The following describes two proteins that form a bound complex.

Interface contacts:
Residue Y11 in the first protein is in contact with residue Y11 in the second protein (closest heavy-atom distance 3.6 Å).
Residue L39 in the first protein interacts with residue L39 in the second protein (closest heavy-atom distance 3.6 Å).
Residue H67 in the first protein is in contact with residue H67 in the second protein (closest heavy-atom distance 3.5 Å).
Residue H67 in the first protein interacts with residue E63 in the second protein (closest heavy-atom distance 3.0 Å).
Residue S49 in the first protein contacts residue S49 in the second protein (closest heavy-atom distance 2.8 Å).
Residue Q45 in the first protein is in contact with residue L46 in the second protein (closest heavy-atom distance 3.5 Å).
Residue L81 in the first protein contacts residue A80 in the second protein (closest heavy-atom distance 3.5 Å).
Residue K56 in the first protein is in contact with residue N57 in the second protein (closest heavy-atom distance 2.9 Å).
Residue N18 in the first protein interacts with residue N18 in the second protein (closest heavy-atom distance 3.3 Å).
Residue F60 in the first protein is in contact with residue F60 in the second protein (closest heavy-atom distance 3.6 Å).
Residue E59 in the first protein is in contact with residue F60 in the second protein (closest heavy-atom distance 3.7 Å).
Residue S17 in the first protein is in contact with residue N18 in the second protein (closest heavy-atom distance 3.2 Å).
Residue F74 in the first protein is in contact with residue Q73 in the second protein (closest heavy-atom distance 3.8 Å).
Residue K10 in the first protein is in contact with residue Y11 in the second protein (closest heavy-atom distance 3.7 Å).
Residue V32 in the first protein contacts residue F28 in the second protein (closest heavy-atom distance 3.6 Å).
Residue Q52 in the first protein contacts residue Y53 in the second protein (closest heavy-atom distance 3.7 Å).
Residue K36 in the first protein is in contact with residue Q31 in the second protein (closest heavy-atom distance 3.3 Å).
Residue F28 in the first protein contacts residue F28 in the second protein (closest heavy-atom distance 3.6 Å).
Residue H67 in the first protein contacts residue L70 in the second protein (closest heavy-atom distance 3.4 Å).
Residue L42 in the first protein contacts residue L42 in the second protein (closest heavy-atom distance 3.4 Å).
Residue L70 in the first protein interacts with residue F74 in the second protein (closest heavy-atom distance 3.7 Å).
Residue N57 in the first protein is in contact with residue K56 in the second protein (closest heavy-atom distance 3.0 Å).
Residue Q71 in the first protein interacts with residue L70 in the second protein (closest heavy-atom distance 3.6 Å).
Residue L81 in the first protein interacts with residue L81 in the second protein (closest heavy-atom distance 3.4 Å).
Residue V32 in the first protein interacts with residue V32 in the second protein (closest heavy-atom distance 3.6 Å).
Residue F74 in the first protein interacts with residue F74 in the second protein (closest heavy-atom distance 3.7 Å).
Residue K25 in the first protein is in contact with residue E24 in the second protein (closest heavy-atom distance 3.3 Å).
Residue M29 in the first protein interacts with residue F28 in the second protein (closest heavy-atom distance 3.6 Å).
Residue D22 in the first protein interacts with residue L21 in the second protein (closest heavy-atom distance 3.8 Å).
Residue A14 in the first protein contacts residue N18 in the second protein (closest heavy-atom distance 3.4 Å).
Residue R84 in the first protein is in contact with residue L88 in the second protein (closest heavy-atom distance 3.2 Å).
Residue R50 in the first protein interacts with residue Q45 in the second protein (closest heavy-atom distance 3.4 Å).
Residue Q73 in the first protein interacts with residue F74 in the second protein (closest heavy-atom distance 3.8 Å).
Residue V7 in the first protein contacts residue E8 in the second protein (closest heavy-atom distance 3.6 Å).
Residue L88 in the first protein contacts residue R84 in the second protein (closest heavy-atom distance 3.5 Å).
Residue Y53 in the first protein contacts residue Q52 in the second protein (closest heavy-atom distance 3.4 Å).
Residue K56 in the first protein contacts residue Y53 in the second protein (closest heavy-atom distance 3.5 Å).
Residue L35 in the first protein interacts with residue L39 in the second protein (closest heavy-atom distance 3.7 Å).
Residue S49 in the first protein interacts with residue R50 in the second protein (closest heavy-atom distance 3.5 Å).
Residue E63 in the first protein interacts with residue K64 in the second protein (closest heavy-atom distance 3.4 Å).
Residue E63 in the first protein is in contact with residue H67 in the second protein (closest heavy-atom distance 3.1 Å).
Residue N18 in the first protein is in contact with residue S17 in the second protein (closest heavy-atom distance 3.5 Å).
Residue F60 in the first protein contacts residue E63 in the second protein (closest heavy-atom distance 3.8 Å).
Residue L46 in the first protein interacts with residue L46 in the second protein (closest heavy-atom distance 3.8 Å).
Residue L21 in the first protein is in contact with residue N18 in the second protein (closest heavy-atom distance 3.3 Å).
Residue Q31 in the first protein interacts with residue V32 in the second protein (closest heavy-atom distance 3.8 Å).
Residue F60 in the first protein is in contact with residue E59 in the second protein (closest heavy-atom distance 3.4 Å).
Residue E24 in the first protein is in contact with residue K25 in the second protein (closest heavy-atom distance 2.9 Å).
Residue N18 in the first protein contacts residue L21 in the second protein (closest heavy-atom distance 3.7 Å).
Residue Y53 in the first protein is in contact with residue K56 in the second protein (closest heavy-atom distance 3.5 Å).
Residue L70 in the first protein contacts residue Q71 in the second protein (closest heavy-atom distance 3.7 Å).
Residue L21 in the first protein interacts with residue D22 in the second protein (closest heavy-atom distance 3.7 Å).
Residue L39 in the first protein is in contact with residue M38 in the second protein (closest heavy-atom distance 3.6 Å).
Residue E63 in the first protein interacts with residue F60 in the second protein (closest heavy-atom distance 3.7 Å).
Residue F60 in the first protein interacts with residue K56 in the second protein (closest heavy-atom distance 3.7 Å).
Residue F28 in the first protein contacts residue M29 in the second protein (closest heavy-atom distance 3.5 Å).
Residue Q45 in the first protein is in contact with residue R50 in the second protein (closest heavy-atom distance 2.9 Å).
Residue L46 in the first protein contacts residue Q45 in the second protein (closest heavy-atom distance 3.6 Å).
Residue F74 in the first protein is in contact with residue L70 in the second protein (closest heavy-atom distance 3.8 Å).
Residue V77 in the first protein contacts residue V77 in the second protein (closest heavy-atom distance 3.6 Å).

Sequence of the second protein:
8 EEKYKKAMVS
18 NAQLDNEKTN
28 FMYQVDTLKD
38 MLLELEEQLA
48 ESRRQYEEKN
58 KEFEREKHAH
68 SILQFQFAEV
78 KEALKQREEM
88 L

Sequence of the first protein:
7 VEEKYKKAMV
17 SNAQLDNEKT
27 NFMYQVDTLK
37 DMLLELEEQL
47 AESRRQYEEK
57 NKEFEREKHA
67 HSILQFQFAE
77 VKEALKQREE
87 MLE